Residue-level contacts at the interface:
Residue R161 in the second protein interacts with residue L73 in the first protein (closest heavy-atom distance 4.7 Å).
Residue R171 in the second protein contacts residue S71 in the first protein (closest heavy-atom distance 3.6 Å).
Residue W88 in the second protein interacts with residue L75 in the first protein (closest heavy-atom distance 4.0 Å).
Residue H418 in the second protein is in contact with residue G74 in the first protein (closest heavy-atom distance 4.1 Å).
Residue V157 in the second protein is in contact with residue R77 in the first protein (closest heavy-atom distance 4.7 Å).
Residue R340 in the second protein is in contact with residue R77 in the first protein (closest heavy-atom distance 3.0 Å).
Residue S78 in the second protein is in contact with residue L75 in the first protein (closest heavy-atom distance 3.8 Å).
Residue C172 in the second protein contacts residue A70 in the first protein (closest heavy-atom distance 4.6 Å).
Residue D417 in the second protein interacts with residue R77 in the first protein (closest heavy-atom distance 2.6 Å).
Residue K175 in the second protein interacts with residue Q66 in the first protein (closest heavy-atom distance 3.0 Å).
Residue M414 in the second protein interacts with residue H72 in the first protein (closest heavy-atom distance 4.0 Å).
Residue H81 in the second protein interacts with residue L75 in the first protein (closest heavy-atom distance 3.8 Å).
Residue G173 in the second protein contacts residue L73 in the first protein (closest heavy-atom distance 3.7 Å).
Residue P99 in the second protein interacts with residue L75 in the first protein (closest heavy-atom distance 3.3 Å).
Residue I421 in the second protein is in contact with residue A76 in the first protein (closest heavy-atom distance 3.7 Å).
Residue G397 in the second protein is in contact with residue R77 in the first protein (closest heavy-atom distance 3.2 Å).
Residue Y174 in the second protein interacts with residue L73 in the first protein (closest heavy-atom distance 3.6 Å).
Residue Y393 in the second protein interacts with residue A76 in the first protein (closest heavy-atom distance 3.6 Å).
Residue G86 in the second protein contacts residue S71 in the first protein (closest heavy-atom distance 4.3 Å).
Residue M106 in the second protein interacts with residue A76 in the first protein (closest heavy-atom distance 4.4 Å).
Residue P405 in the second protein contacts residue R69 in the first protein (closest heavy-atom distance 4.3 Å).
Residue Y174 in the second protein is in contact with residue A70 in the first protein (closest heavy-atom distance 4.9 Å).
Residue M414 in the second protein contacts residue A68 in the first protein (closest heavy-atom distance 3.6 Å).
Residue L333 in the second protein interacts with residue R69 in the first protein (closest heavy-atom distance 3.5 Å).
Residue R171 in the second protein interacts with residue A70 in the first protein (closest heavy-atom distance 4.2 Å).
Residue R161 in the second protein contacts residue R77 in the first protein (closest heavy-atom distance 2.4 Å).
Residue F396 in the second protein contacts residue R77 in the first protein (closest heavy-atom distance 3.9 Å).
Residue F164 in the second protein is in contact with residue Q66 in the first protein (closest heavy-atom distance 3.5 Å).
Residue V103 in the second protein is in contact with residue A76 in the first protein (closest heavy-atom distance 3.3 Å).
Residue I102 in the second protein contacts residue L75 in the first protein (closest heavy-atom distance 4.8 Å).
Residue H418 in the second protein is in contact with residue H72 in the first protein (closest heavy-atom distance 2.9 Å).
Residue F164 in the second protein interacts with residue H67 in the first protein (closest heavy-atom distance 3.4 Å).
Residue P405 in the second protein interacts with residue A68 in the first protein (closest heavy-atom distance 3.6 Å).
Residue F164 in the second protein interacts with residue A70 in the first protein (closest heavy-atom distance 4.1 Å).
Residue R161 in the second protein is in contact with residue G74 in the first protein (closest heavy-atom distance 4.3 Å).
Residue G173 in the second protein contacts residue A70 in the first protein (closest heavy-atom distance 4.5 Å).
Residue Y174 in the second protein is in contact with residue R77 in the first protein (closest heavy-atom distance 3.4 Å).
Residue P99 in the second protein is in contact with residue R77 in the first protein (closest heavy-atom distance 4.8 Å).
Residue I102 in the second protein is in contact with residue A76 in the first protein (closest heavy-atom distance 3.7 Å).
Residue K175 in the second protein interacts with residue R69 in the first protein (closest heavy-atom distance 3.2 Å).
Residue R161 in the second protein interacts with residue L75 in the first protein (closest heavy-atom distance 3.7 Å).
Residue H394 in the second protein is in contact with residue R77 in the first protein (closest heavy-atom distance 4.7 Å).
Residue H418 in the second protein contacts residue L73 in the first protein (closest heavy-atom distance 4.4 Å).
Residue Y174 in the second protein is in contact with residue Q66 in the first protein (closest heavy-atom distance 4.3 Å).
Residue P392 in the second protein interacts with residue R77 in the first protein (closest heavy-atom distance 4.8 Å).
Residue C172 in the second protein is in contact with residue L73 in the first protein (closest heavy-atom distance 4.2 Å).
Residue R340 in the second protein interacts with residue A76 in the first protein (closest heavy-atom distance 4.5 Å).
Residue H81 in the second protein contacts residue L73 in the first protein (closest heavy-atom distance 3.8 Å).
Residue Y393 in the second protein contacts residue R77 in the first protein (closest heavy-atom distance 2.6 Å).
Residue T166 in the second protein contacts residue H67 in the first protein (closest heavy-atom distance 3.7 Å).
Residue C420 in the second protein contacts residue R77 in the first protein (closest heavy-atom distance 4.7 Å).
Residue F77 in the second protein interacts with residue L75 in the first protein (closest heavy-atom distance 3.9 Å).
Residue D404 in the second protein is in contact with residue R65 in the first protein (closest heavy-atom distance 2.7 Å).
Residue V103 in the second protein interacts with residue R77 in the first protein (closest heavy-atom distance 4.7 Å).
Residue I421 in the second protein contacts residue R77 in the first protein (closest heavy-atom distance 4.2 Å).
Residue D167 in the second protein contacts residue E6 in the first protein (closest heavy-atom distance 3.9 Å).
Residue I98 in the second protein interacts with residue L75 in the first protein (closest heavy-atom distance 4.6 Å).
Residue D167 in the second protein contacts residue Q3 in the first protein (closest heavy-atom distance 3.4 Å).
Residue M414 in the second protein interacts with residue R69 in the first protein (closest heavy-atom distance 4.2 Å).
Residue L401 in the second protein is in contact with residue R69 in the first protein (closest heavy-atom distance 4.0 Å).

These two protein chains interact to form a complex.

Sequence of the second protein:
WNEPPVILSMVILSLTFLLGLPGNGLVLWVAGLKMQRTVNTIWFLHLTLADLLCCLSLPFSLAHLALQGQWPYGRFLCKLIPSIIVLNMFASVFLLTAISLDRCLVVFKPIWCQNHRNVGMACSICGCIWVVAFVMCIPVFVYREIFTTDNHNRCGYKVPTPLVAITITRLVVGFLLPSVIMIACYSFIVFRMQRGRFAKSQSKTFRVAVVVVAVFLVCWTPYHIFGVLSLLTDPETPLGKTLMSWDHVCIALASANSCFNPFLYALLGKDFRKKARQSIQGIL

Sequence of the first protein:
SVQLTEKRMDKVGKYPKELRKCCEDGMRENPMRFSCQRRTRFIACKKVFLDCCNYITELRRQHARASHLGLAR